Residue-level contacts at the interface:
Residue A108 in chain A interacts with residue R61 in chain B (closest heavy-atom distance 3.1 Å).
Residue M91 in chain A contacts residue Q84 in chain B (closest heavy-atom distance 4.0 Å).
Residue P109 in chain A is in contact with residue E60 in chain B (closest heavy-atom distance 4.2 Å).
Residue K92 in chain A contacts residue L88 in chain B (closest heavy-atom distance 4.2 Å).
Residue V77 in chain A interacts with residue P34 in chain B (closest heavy-atom distance 3.7 Å).
Residue V77 in chain A interacts with residue F38 in chain B (closest heavy-atom distance 4.5 Å).
Residue A112 in chain A interacts with residue N91 in chain B (closest heavy-atom distance 3.3 Å).
Residue R72 in chain A interacts with residue Y30 in chain B (closest heavy-atom distance 3.7 Å).
Residue V73 in chain A is in contact with residue A33 in chain B (closest heavy-atom distance 4.4 Å).
Residue Y107 in chain A is in contact with residue E60 in chain B (closest heavy-atom distance 3.5 Å).
Residue M91 in chain A is in contact with residue A83 in chain B (closest heavy-atom distance 4.3 Å).
Residue E105 in chain A is in contact with residue E85 in chain B (closest heavy-atom distance 4.4 Å).
Residue M98 in chain A is in contact with residue R90 in chain B (closest heavy-atom distance 4.4 Å).
Residue C78 in chain A is in contact with residue A33 in chain B (closest heavy-atom distance 4.0 Å).
Residue H118 in chain A contacts residue E60 in chain B (closest heavy-atom distance 2.8 Å).
Residue E105 in chain A contacts residue N91 in chain B (closest heavy-atom distance 4.0 Å).
Residue A108 in chain A contacts residue E60 in chain B (closest heavy-atom distance 3.7 Å).
Residue S74 in chain A contacts residue A33 in chain B (closest heavy-atom distance 4.2 Å).
Residue F110 in chain A is in contact with residue S86 in chain B (closest heavy-atom distance 3.8 Å).
Residue L80 in chain A contacts residue F38 in chain B (closest heavy-atom distance 3.6 Å).
Residue S81 in chain A interacts with residue A42 in chain B (closest heavy-atom distance 3.9 Å).
Residue R94 in chain A interacts with residue Q80 in chain B (closest heavy-atom distance 3.2 Å).
Residue F110 in chain A contacts residue A53 in chain B (closest heavy-atom distance 4.0 Å).
Residue K92 in chain A contacts residue L87 in chain B (closest heavy-atom distance 3.5 Å).
Residue A95 in chain A contacts residue Q84 in chain B (closest heavy-atom distance 3.3 Å).
Residue Y100 in chain A is in contact with residue R90 in chain B (closest heavy-atom distance 3.2 Å).
Residue F110 in chain A interacts with residue M56 in chain B (closest heavy-atom distance 3.8 Å).
Residue E111 in chain A is in contact with residue K92 in chain B (closest heavy-atom distance 3.6 Å).
Residue E105 in chain A contacts residue R90 in chain B (closest heavy-atom distance 3.4 Å).
Residue S81 in chain A is in contact with residue T37 in chain B (closest heavy-atom distance 4.4 Å).
Residue L104 in chain A is in contact with residue R61 in chain B (closest heavy-atom distance 3.1 Å).
Residue L84 in chain A is in contact with residue S46 in chain B (closest heavy-atom distance 4.3 Å).
Residue M98 in chain A interacts with residue E85 in chain B (closest heavy-atom distance 3.7 Å).
Residue M91 in chain A contacts residue L87 in chain B (closest heavy-atom distance 3.8 Å).
Residue C78 in chain A is in contact with residue T37 in chain B (closest heavy-atom distance 3.7 Å).
Residue L84 in chain A contacts residue W43 in chain B (closest heavy-atom distance 3.5 Å).
Residue M91 in chain A interacts with residue Q80 in chain B (closest heavy-atom distance 3.0 Å).
Residue S81 in chain A interacts with residue W43 in chain B (closest heavy-atom distance 3.9 Å).
Residue V73 in chain A interacts with residue Y30 in chain B (closest heavy-atom distance 3.6 Å).
Residue L104 in chain A is in contact with residue H62 in chain B (closest heavy-atom distance 4.2 Å).
Residue M98 in chain A interacts with residue Q84 in chain B (closest heavy-atom distance 3.1 Å).
Residue E111 in chain A contacts residue M56 in chain B (closest heavy-atom distance 3.3 Å).
Residue K92 in chain A interacts with residue E94 in chain B (closest heavy-atom distance 4.1 Å).
Residue L84 in chain A contacts residue A42 in chain B (closest heavy-atom distance 3.5 Å).
Residue E105 in chain A is in contact with residue R61 in chain B (closest heavy-atom distance 3.0 Å).
Residue A95 in chain A interacts with residue L88 in chain B (closest heavy-atom distance 3.4 Å).
Residue R94 in chain A interacts with residue Q84 in chain B (closest heavy-atom distance 3.1 Å).
Residue F110 in chain A is in contact with residue N91 in chain B (closest heavy-atom distance 3.2 Å).
Residue R88 in chain A is in contact with residue L87 in chain B (closest heavy-atom distance 3.3 Å).
Residue R88 in chain A interacts with residue H96 in chain B (closest heavy-atom distance 3.7 Å).
Residue T96 in chain A interacts with residue L88 in chain B (closest heavy-atom distance 3.7 Å).
Residue E111 in chain A contacts residue N91 in chain B (closest heavy-atom distance 3.9 Å).
Residue V77 in chain A interacts with residue T37 in chain B (closest heavy-atom distance 3.4 Å).
Residue P109 in chain A interacts with residue N91 in chain B (closest heavy-atom distance 4.0 Å).
Residue V77 in chain A is in contact with residue A33 in chain B (closest heavy-atom distance 3.7 Å).
Residue F110 in chain A interacts with residue E85 in chain B (closest heavy-atom distance 4.3 Å).
Residue M98 in chain A interacts with residue E81 in chain B (closest heavy-atom distance 3.4 Å).
Residue F110 in chain A contacts residue V57 in chain B (closest heavy-atom distance 3.5 Å).
Residue L80 in chain A contacts residue W43 in chain B (closest heavy-atom distance 2.9 Å).
Residue Y100 in chain A interacts with residue E85 in chain B (closest heavy-atom distance 4.4 Å).

The following describes two proteins that form a bound complex.

Sequence of chain A:
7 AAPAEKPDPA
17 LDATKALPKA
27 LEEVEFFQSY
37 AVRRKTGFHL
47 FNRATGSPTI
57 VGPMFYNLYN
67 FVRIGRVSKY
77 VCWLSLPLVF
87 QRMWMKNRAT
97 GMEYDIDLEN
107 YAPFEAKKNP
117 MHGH

Sequence of chain B:
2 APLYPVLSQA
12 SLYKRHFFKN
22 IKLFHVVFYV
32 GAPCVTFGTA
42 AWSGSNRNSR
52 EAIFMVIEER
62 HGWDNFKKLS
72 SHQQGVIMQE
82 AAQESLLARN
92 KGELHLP